Sequence of chain B:
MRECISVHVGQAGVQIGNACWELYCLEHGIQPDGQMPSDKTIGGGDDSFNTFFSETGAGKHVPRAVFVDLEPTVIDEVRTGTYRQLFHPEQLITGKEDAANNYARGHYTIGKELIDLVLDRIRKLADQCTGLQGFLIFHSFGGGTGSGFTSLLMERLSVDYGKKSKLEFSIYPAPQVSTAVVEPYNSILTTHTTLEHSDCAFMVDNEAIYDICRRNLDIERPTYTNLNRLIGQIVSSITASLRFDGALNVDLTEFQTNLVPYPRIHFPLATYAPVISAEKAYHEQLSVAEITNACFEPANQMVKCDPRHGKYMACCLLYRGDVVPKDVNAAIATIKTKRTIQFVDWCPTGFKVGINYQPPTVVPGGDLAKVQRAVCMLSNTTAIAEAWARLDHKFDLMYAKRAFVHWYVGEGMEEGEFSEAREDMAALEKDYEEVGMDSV

Sequence of chain A:
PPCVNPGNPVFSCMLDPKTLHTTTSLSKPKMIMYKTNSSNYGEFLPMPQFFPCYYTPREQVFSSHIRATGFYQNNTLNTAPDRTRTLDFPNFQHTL

These two protein chains interact to form a complex.

Contacts between the two chains:
Residue E27 in chain B is in contact with residue Y79 in chain A (closest heavy-atom distance 4.1 Å).
Residue P364 in chain B interacts with residue L69 in chain A (closest heavy-atom distance 4.2 Å).
Residue N18 in chain B is in contact with residue S62 in chain A (closest heavy-atom distance 4.3 Å).
Residue M1 in chain B contacts residue S87 in chain A (closest heavy-atom distance 3.9 Å).
Residue H28 in chain B contacts residue Y79 in chain A (closest heavy-atom distance 3.5 Å).
Residue E22 in chain B interacts with residue G66 in chain A (closest heavy-atom distance 3.9 Å).
Residue T361 in chain B is in contact with residue P76 in chain A (closest heavy-atom distance 3.8 Å).
Residue Q15 in chain B contacts residue Y65 in chain A (closest heavy-atom distance 3.9 Å).
Residue D245 in chain B interacts with residue P81 in chain A (closest heavy-atom distance 3.9 Å).
Residue F244 in chain B contacts residue T80 in chain A (closest heavy-atom distance 3.2 Å).
Residue T223 in chain B interacts with residue N61 in chain A (closest heavy-atom distance 3.4 Å).
Residue F244 in chain B is in contact with residue P81 in chain A (closest heavy-atom distance 4.2 Å).
Residue N228 in chain B interacts with residue Y65 in chain A (closest heavy-atom distance 4.2 Å).
Residue V362 in chain B contacts residue F74 in chain A (closest heavy-atom distance 3.5 Å).
Residue L26 in chain B interacts with residue P70 in chain A (closest heavy-atom distance 4.2 Å).
Residue P359 in chain B is in contact with residue P76 in chain A (closest heavy-atom distance 3.9 Å).
Residue L242 in chain B interacts with residue R82 in chain A (closest heavy-atom distance 3.3 Å).
Residue Q358 in chain B interacts with residue P76 in chain A (closest heavy-atom distance 3.4 Å).
Residue D47 in chain B contacts residue Q84 in chain A (closest heavy-atom distance 4.1 Å).
Residue S48 in chain B contacts residue P81 in chain A (closest heavy-atom distance 3.9 Å).
Residue T82 in chain B is in contact with residue G66 in chain A (closest heavy-atom distance 3.5 Å).
Residue P364 in chain B contacts residue F74 in chain A (closest heavy-atom distance 4.0 Å).
Residue Q358 in chain B contacts residue Y78 in chain A (closest heavy-atom distance 3.9 Å).
Residue A19 in chain B contacts residue Y65 in chain A (closest heavy-atom distance 3.6 Å).
Residue R2 in chain B contacts residue R82 in chain A (closest heavy-atom distance 3.0 Å).
Residue T130 in chain B is in contact with residue R91 in chain A (closest heavy-atom distance 3.7 Å).
Residue R243 in chain B contacts residue R82 in chain A (closest heavy-atom distance 3.3 Å).
Residue S48 in chain B is in contact with residue Y79 in chain A (closest heavy-atom distance 2.6 Å).
Residue E22 in chain B is in contact with residue Y65 in chain A (closest heavy-atom distance 2.9 Å).
Residue S241 in chain B contacts residue R82 in chain A (closest heavy-atom distance 4.0 Å).
Residue D46 in chain B contacts residue P81 in chain A (closest heavy-atom distance 3.5 Å).
Residue T225 in chain B is in contact with residue Y65 in chain A (closest heavy-atom distance 3.4 Å).
Residue F244 in chain B contacts residue Y79 in chain A (closest heavy-atom distance 4.3 Å).
Residue R243 in chain B interacts with residue P81 in chain A (closest heavy-atom distance 4.3 Å).
Residue T361 in chain B interacts with residue F74 in chain A (closest heavy-atom distance 3.1 Å).
Residue M1 in chain B is in contact with residue Q84 in chain A (closest heavy-atom distance 4.2 Å).
Residue D47 in chain B interacts with residue R82 in chain A (closest heavy-atom distance 3.6 Å).
Residue L26 in chain B interacts with residue F75 in chain A (closest heavy-atom distance 3.6 Å).
Residue E22 in chain B is in contact with residue N64 in chain A (closest heavy-atom distance 4.2 Å).
Residue R229 in chain B interacts with residue N64 in chain A (closest heavy-atom distance 4.0 Å).
Residue Y224 in chain B interacts with residue Y65 in chain A (closest heavy-atom distance 2.8 Å).
Residue T361 in chain B is in contact with residue F75 in chain A (closest heavy-atom distance 4.1 Å).
Residue P364 in chain B is in contact with residue F68 in chain A (closest heavy-atom distance 4.2 Å).
Residue Y83 in chain B contacts residue G66 in chain A (closest heavy-atom distance 4.4 Å).
Residue Y357 in chain B is in contact with residue T80 in chain A (closest heavy-atom distance 4.4 Å).
Residue Y83 in chain B contacts residue Y65 in chain A (closest heavy-atom distance 3.7 Å).
Residue F244 in chain B is in contact with residue R82 in chain A (closest heavy-atom distance 3.8 Å).
Residue D46 in chain B is in contact with residue Y79 in chain A (closest heavy-atom distance 3.2 Å).
Residue E77 in chain B is in contact with residue S62 in chain A (closest heavy-atom distance 3.6 Å).
Residue N18 in chain B contacts residue Y65 in chain A (closest heavy-atom distance 3.8 Å).
Residue R2 in chain B contacts residue Q84 in chain A (closest heavy-atom distance 3.3 Å).
Residue M1 in chain B contacts residue R91 in chain A (closest heavy-atom distance 4.1 Å).
Residue T225 in chain B is in contact with residue N64 in chain A (closest heavy-atom distance 3.6 Å).
Residue G45 in chain B contacts residue E83 in chain A (closest heavy-atom distance 4.3 Å).
Residue Q358 in chain B contacts residue Y79 in chain A (closest heavy-atom distance 3.9 Å).
Residue T225 in chain B interacts with residue N61 in chain A (closest heavy-atom distance 3.4 Å).
Residue N249 in chain B interacts with residue R82 in chain A (closest heavy-atom distance 3.3 Å).
Residue D245 in chain B interacts with residue R82 in chain A (closest heavy-atom distance 2.6 Å).
Residue R229 in chain B contacts residue Y65 in chain A (closest heavy-atom distance 4.3 Å).
Residue D245 in chain B contacts residue T80 in chain A (closest heavy-atom distance 3.5 Å).